Sequence of chain B:
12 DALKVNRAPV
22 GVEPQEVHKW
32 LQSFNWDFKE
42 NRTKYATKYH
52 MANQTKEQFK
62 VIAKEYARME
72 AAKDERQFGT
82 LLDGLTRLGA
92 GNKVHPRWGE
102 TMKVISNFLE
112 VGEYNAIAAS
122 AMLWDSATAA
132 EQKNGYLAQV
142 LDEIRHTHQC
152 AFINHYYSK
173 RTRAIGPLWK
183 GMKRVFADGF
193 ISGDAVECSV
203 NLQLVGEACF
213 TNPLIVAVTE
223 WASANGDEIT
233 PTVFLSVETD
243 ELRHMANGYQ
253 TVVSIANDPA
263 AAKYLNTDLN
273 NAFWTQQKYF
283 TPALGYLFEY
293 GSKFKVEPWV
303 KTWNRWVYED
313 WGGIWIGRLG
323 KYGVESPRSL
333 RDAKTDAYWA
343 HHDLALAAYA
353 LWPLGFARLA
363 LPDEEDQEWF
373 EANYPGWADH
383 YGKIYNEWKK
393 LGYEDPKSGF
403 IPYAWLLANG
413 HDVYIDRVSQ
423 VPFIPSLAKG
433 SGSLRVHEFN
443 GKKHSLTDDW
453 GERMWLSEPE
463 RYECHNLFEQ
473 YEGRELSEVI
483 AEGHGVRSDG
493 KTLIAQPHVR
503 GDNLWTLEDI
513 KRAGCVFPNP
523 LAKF

Residue-level contacts at the interface:
Residue G80 in chain B interacts with residue R77 in chain A (closest heavy-atom distance 4.2 Å).
Residue D84 in chain B interacts with residue T81 in chain A (closest heavy-atom distance 3.3 Å).
Residue D84 in chain B contacts residue R77 in chain A (closest heavy-atom distance 2.6 Å).
Residue T81 in chain B contacts residue D84 in chain A (closest heavy-atom distance 3.5 Å).
Residue E76 in chain B contacts residue E76 in chain A (closest heavy-atom distance 3.4 Å).
Residue R77 in chain B interacts with residue D84 in chain A (closest heavy-atom distance 2.3 Å).
Residue R77 in chain B is in contact with residue G80 in chain A (closest heavy-atom distance 3.5 Å).
Residue L83 in chain B is in contact with residue R77 in chain A (closest heavy-atom distance 4.2 Å).
Residue R88 in chain B contacts residue R88 in chain A (closest heavy-atom distance 4.3 Å).
Residue D84 in chain B is in contact with residue D84 in chain A (closest heavy-atom distance 3.7 Å).
Residue R77 in chain B contacts residue L83 in chain A (closest heavy-atom distance 4.2 Å).

Sequence of chain A:
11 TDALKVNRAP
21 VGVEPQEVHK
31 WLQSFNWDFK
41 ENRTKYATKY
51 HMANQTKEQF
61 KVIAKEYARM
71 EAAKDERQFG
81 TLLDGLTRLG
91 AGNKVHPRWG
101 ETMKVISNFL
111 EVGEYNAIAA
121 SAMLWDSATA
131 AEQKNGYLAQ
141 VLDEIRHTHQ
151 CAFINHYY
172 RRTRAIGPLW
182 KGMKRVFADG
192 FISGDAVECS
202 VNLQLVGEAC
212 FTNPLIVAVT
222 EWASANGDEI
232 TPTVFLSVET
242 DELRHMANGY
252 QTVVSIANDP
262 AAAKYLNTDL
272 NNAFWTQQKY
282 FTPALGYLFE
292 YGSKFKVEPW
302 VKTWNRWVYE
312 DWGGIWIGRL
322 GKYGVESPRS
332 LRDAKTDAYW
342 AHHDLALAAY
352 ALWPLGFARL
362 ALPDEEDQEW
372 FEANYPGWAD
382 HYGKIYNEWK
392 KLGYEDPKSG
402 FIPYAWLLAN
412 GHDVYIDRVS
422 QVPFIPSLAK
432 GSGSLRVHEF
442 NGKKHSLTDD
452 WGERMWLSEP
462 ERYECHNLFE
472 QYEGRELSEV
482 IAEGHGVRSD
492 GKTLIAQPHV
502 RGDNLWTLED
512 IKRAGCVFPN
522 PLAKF

This data describes a binding interaction between two proteins.